Sequence of protein 2:
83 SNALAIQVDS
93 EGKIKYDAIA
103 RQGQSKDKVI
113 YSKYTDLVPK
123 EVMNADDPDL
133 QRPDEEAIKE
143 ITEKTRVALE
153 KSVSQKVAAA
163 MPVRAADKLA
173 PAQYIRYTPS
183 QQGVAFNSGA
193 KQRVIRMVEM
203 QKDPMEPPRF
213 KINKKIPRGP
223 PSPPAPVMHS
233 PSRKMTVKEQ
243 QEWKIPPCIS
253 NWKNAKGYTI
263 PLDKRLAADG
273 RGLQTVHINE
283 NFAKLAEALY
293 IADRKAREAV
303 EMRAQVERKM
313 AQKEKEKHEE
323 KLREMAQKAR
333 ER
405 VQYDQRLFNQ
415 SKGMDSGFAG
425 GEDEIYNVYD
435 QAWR

Sequence of protein 1:
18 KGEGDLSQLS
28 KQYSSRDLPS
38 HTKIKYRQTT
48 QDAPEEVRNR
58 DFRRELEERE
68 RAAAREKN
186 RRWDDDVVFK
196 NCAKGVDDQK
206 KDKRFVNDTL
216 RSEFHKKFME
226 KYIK

Residue-level contacts at the interface:
Residue A162 in protein 2 contacts residue S24 in protein 1 (closest heavy-atom distance 3.2 Å).
Residue K158 in protein 2 contacts residue S24 in protein 1 (closest heavy-atom distance 4.6 Å).
Residue A161 in protein 2 interacts with residue S24 in protein 1 (closest heavy-atom distance 3.1 Å).
Residue A161 in protein 2 contacts residue Q25 in protein 1 (closest heavy-atom distance 4.5 Å).
Residue I214 in protein 2 interacts with residue L26 in protein 1 (closest heavy-atom distance 3.8 Å).
Residue A162 in protein 2 contacts residue L23 in protein 1 (closest heavy-atom distance 3.4 Å).

This data describes a binding interaction between two proteins.